The following describes two proteins that form a bound complex.

Residue-level contacts at the interface:
Residue Y332 in chain A is in contact with residue A100 in chain B (closest heavy-atom distance 3.4 Å).
Residue P114 in chain A interacts with residue F108 in chain B (closest heavy-atom distance 3.3 Å).
Residue S136 in chain A contacts residue D70 in chain B (closest heavy-atom distance 2.7 Å).
Residue K93 in chain A interacts with residue E135 in chain B (closest heavy-atom distance 3.0 Å).
Residue C165 in chain A contacts residue R104 in chain B (closest heavy-atom distance 3.5 Å).
Residue Y332 in chain A is in contact with residue S107 in chain B (closest heavy-atom distance 3.7 Å).
Residue S168 in chain A contacts residue L102 in chain B (closest heavy-atom distance 3.4 Å).
Residue L167 in chain A interacts with residue F108 in chain B (closest heavy-atom distance 3.5 Å).
Residue D333 in chain A contacts residue R104 in chain B (closest heavy-atom distance 3.4 Å).
Residue S168 in chain A interacts with residue T105 in chain B (closest heavy-atom distance 3.0 Å).
Residue S92 in chain A is in contact with residue E135 in chain B (closest heavy-atom distance 3.6 Å).
Residue K170 in chain A interacts with residue K69 in chain B (closest heavy-atom distance 3.7 Å).
Residue S168 in chain A interacts with residue A101 in chain B (closest heavy-atom distance 3.4 Å).
Residue Y332 in chain A is in contact with residue R104 in chain B (closest heavy-atom distance 2.4 Å).
Residue V118 in chain A is in contact with residue E77 in chain B (closest heavy-atom distance 3.3 Å).
Residue F398 in chain A contacts residue H118 in chain B (closest heavy-atom distance 3.0 Å).
Residue D362 in chain A contacts residue P116 in chain B (closest heavy-atom distance 3.9 Å).
Residue D135 in chain A interacts with residue K69 in chain B (closest heavy-atom distance 3.2 Å).
Residue F398 in chain A interacts with residue A131 in chain B (closest heavy-atom distance 3.7 Å).
Residue Q117 in chain A interacts with residue E77 in chain B (closest heavy-atom distance 3.6 Å).
Residue N399 in chain A contacts residue I113 in chain B (closest heavy-atom distance 3.5 Å).
Residue Y332 in chain A is in contact with residue I113 in chain B (closest heavy-atom distance 3.4 Å).
Residue Y324 in chain A contacts residue P116 in chain B (closest heavy-atom distance 3.5 Å).
Residue Y332 in chain A is in contact with residue L103 in chain B (closest heavy-atom distance 3.6 Å).
Residue Q120 in chain A interacts with residue E135 in chain B (closest heavy-atom distance 2.9 Å).
Residue F398 in chain A interacts with residue E112 in chain B (closest heavy-atom distance 3.3 Å).
Residue C115 in chain A interacts with residue L76 in chain B (closest heavy-atom distance 3.8 Å).
Residue S396 in chain A is in contact with residue E112 in chain B (closest heavy-atom distance 3.6 Å).
Residue N399 in chain A contacts residue H118 in chain B (closest heavy-atom distance 3.7 Å).
Residue N399 in chain A contacts residue R115 in chain B (closest heavy-atom distance 3.2 Å).
Residue Q117 in chain A contacts residue E80 in chain B (closest heavy-atom distance 3.2 Å).
Residue F398 in chain A contacts residue H87 in chain B (closest heavy-atom distance 3.6 Å).
Residue L364 in chain A is in contact with residue R99 in chain B (closest heavy-atom distance 3.4 Å).
Residue L331 in chain A contacts residue L103 in chain B (closest heavy-atom distance 3.7 Å).
Residue L331 in chain A contacts residue A100 in chain B (closest heavy-atom distance 3.3 Å).
Residue C115 in chain A contacts residue A73 in chain B (closest heavy-atom distance 3.7 Å).
Residue H334 in chain A is in contact with residue A100 in chain B (closest heavy-atom distance 3.3 Å).
Residue L364 in chain A is in contact with residue K94 in chain B (closest heavy-atom distance 3.7 Å).
Residue F171 in chain A interacts with residue L109 in chain B (closest heavy-atom distance 3.6 Å).
Residue V169 in chain A contacts residue L64 in chain B (closest heavy-atom distance 3.8 Å).
Residue L331 in chain A contacts residue I113 in chain B (closest heavy-atom distance 3.8 Å).
Residue V138 in chain A is in contact with residue D70 in chain B (closest heavy-atom distance 3.9 Å).
Residue Q117 in chain A is in contact with residue Y132 in chain B (closest heavy-atom distance 2.7 Å).
Residue E137 in chain A contacts residue T39 in chain B (closest heavy-atom distance 3.4 Å).
Residue V169 in chain A is in contact with residue S68 in chain B (closest heavy-atom distance 3.6 Å).
Residue F398 in chain A interacts with residue F89 in chain B (closest heavy-atom distance 3.8 Å).
Residue F171 in chain A contacts residue K69 in chain B (closest heavy-atom distance 3.7 Å).
Residue S119 in chain A is in contact with residue E80 in chain B (closest heavy-atom distance 2.8 Å).
Residue V138 in chain A contacts residue V74 in chain B (closest heavy-atom distance 3.9 Å).
Residue D362 in chain A contacts residue K94 in chain B (closest heavy-atom distance 3.2 Å).
Residue V169 in chain A contacts residue K69 in chain B (closest heavy-atom distance 3.5 Å).
Residue N328 in chain A interacts with residue I113 in chain B (closest heavy-atom distance 3.9 Å).
Residue Y324 in chain A contacts residue I113 in chain B (closest heavy-atom distance 3.8 Å).
Residue N399 in chain A contacts residue V114 in chain B (closest heavy-atom distance 3.8 Å).
Residue R166 in chain A interacts with residue R104 in chain B (closest heavy-atom distance 2.9 Å).
Residue P114 in chain A contacts residue K69 in chain B (closest heavy-atom distance 2.7 Å).
Residue T94 in chain A contacts residue E135 in chain B (closest heavy-atom distance 2.8 Å).
Residue Q117 in chain A is in contact with residue L76 in chain B (closest heavy-atom distance 3.4 Å).
Residue V169 in chain A contacts residue T105 in chain B (closest heavy-atom distance 3.9 Å).
Residue L167 in chain A contacts residue T105 in chain B (closest heavy-atom distance 3.9 Å).

Sequence of chain B:
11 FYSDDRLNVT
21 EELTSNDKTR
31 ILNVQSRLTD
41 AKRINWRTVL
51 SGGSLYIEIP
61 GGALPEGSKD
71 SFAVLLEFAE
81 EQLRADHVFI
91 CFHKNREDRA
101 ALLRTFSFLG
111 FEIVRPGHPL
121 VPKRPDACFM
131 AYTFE

Sequence of chain A:
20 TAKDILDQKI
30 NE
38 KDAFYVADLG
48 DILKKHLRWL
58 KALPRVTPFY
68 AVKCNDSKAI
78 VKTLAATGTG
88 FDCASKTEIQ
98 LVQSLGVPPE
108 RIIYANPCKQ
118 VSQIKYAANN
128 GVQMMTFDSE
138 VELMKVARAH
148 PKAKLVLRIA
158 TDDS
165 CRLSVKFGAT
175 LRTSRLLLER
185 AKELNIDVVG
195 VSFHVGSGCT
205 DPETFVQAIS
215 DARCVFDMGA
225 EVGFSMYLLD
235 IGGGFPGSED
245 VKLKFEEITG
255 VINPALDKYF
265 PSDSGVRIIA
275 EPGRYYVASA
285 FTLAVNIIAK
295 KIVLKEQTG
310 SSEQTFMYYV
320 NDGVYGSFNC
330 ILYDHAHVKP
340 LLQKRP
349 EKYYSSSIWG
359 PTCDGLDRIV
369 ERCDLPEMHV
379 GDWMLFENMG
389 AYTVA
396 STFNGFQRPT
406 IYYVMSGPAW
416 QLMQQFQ